Sequence of the second protein:
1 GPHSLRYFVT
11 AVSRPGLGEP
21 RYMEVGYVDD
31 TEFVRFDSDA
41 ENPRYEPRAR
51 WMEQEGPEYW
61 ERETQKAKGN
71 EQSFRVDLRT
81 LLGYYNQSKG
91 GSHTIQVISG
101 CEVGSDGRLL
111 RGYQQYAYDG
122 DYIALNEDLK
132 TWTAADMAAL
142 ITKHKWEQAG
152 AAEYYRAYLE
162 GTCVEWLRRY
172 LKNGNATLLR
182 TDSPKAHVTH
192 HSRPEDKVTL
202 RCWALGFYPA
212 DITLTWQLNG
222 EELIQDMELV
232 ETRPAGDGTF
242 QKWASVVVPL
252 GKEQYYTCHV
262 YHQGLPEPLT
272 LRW

The following describes two proteins that form a bound complex.

Sequence of the first protein:
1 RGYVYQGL

Residue-level contacts at the interface:
Residue T143 in the second protein interacts with residue G7 in the first protein (closest heavy-atom distance 4.8 Å).
Residue Q114 in the second protein contacts residue Y5 in the first protein (closest heavy-atom distance 3.7 Å).
Residue T80 in the second protein interacts with residue L8 in the first protein (closest heavy-atom distance 3.7 Å).
Residue W167 in the second protein interacts with residue R1 in the first protein (closest heavy-atom distance 3.4 Å).
Residue S99 in the second protein interacts with residue Y5 in the first protein (closest heavy-atom distance 3.5 Å).
Residue E63 in the second protein is in contact with residue G2 in the first protein (closest heavy-atom distance 3.5 Å).
Residue Y155 in the second protein is in contact with residue Y3 in the first protein (closest heavy-atom distance 3.6 Å).
Residue Y116 in the second protein interacts with residue L8 in the first protein (closest heavy-atom distance 3.9 Å).
Residue V97 in the second protein contacts residue Y5 in the first protein (closest heavy-atom distance 4.3 Å).
Residue Y159 in the second protein contacts residue G2 in the first protein (closest heavy-atom distance 3.7 Å).
Residue D77 in the second protein is in contact with residue L8 in the first protein (closest heavy-atom distance 2.8 Å).
Residue S73 in the second protein is in contact with residue Y5 in the first protein (closest heavy-atom distance 4.0 Å).
Residue S73 in the second protein is in contact with residue G7 in the first protein (closest heavy-atom distance 4.2 Å).
Residue Y159 in the second protein interacts with residue Y3 in the first protein (closest heavy-atom distance 3.5 Å).
Residue Y159 in the second protein contacts residue R1 in the first protein (closest heavy-atom distance 2.7 Å).
Residue Y156 in the second protein is in contact with residue Y3 in the first protein (closest heavy-atom distance 3.5 Å).
Residue N70 in the second protein interacts with residue Y5 in the first protein (closest heavy-atom distance 3.1 Å).
Residue W147 in the second protein is in contact with residue G7 in the first protein (closest heavy-atom distance 2.9 Å).
Residue R62 in the second protein contacts residue R1 in the first protein (closest heavy-atom distance 3.3 Å).
Residue W147 in the second protein contacts residue L8 in the first protein (closest heavy-atom distance 3.6 Å).
Residue F74 in the second protein is in contact with residue Y5 in the first protein (closest heavy-atom distance 3.7 Å).
Residue L81 in the second protein interacts with residue L8 in the first protein (closest heavy-atom distance 3.8 Å).
Residue Y7 in the second protein contacts residue Y5 in the first protein (closest heavy-atom distance 3.9 Å).
Residue Y123 in the second protein contacts residue L8 in the first protein (closest heavy-atom distance 4.2 Å).
Residue I142 in the second protein contacts residue L8 in the first protein (closest heavy-atom distance 4.9 Å).
Residue W147 in the second protein is in contact with residue Q6 in the first protein (closest heavy-atom distance 3.7 Å).
Residue L5 in the second protein interacts with residue R1 in the first protein (closest heavy-atom distance 4.1 Å).
Residue K66 in the second protein interacts with residue V4 in the first protein (closest heavy-atom distance 3.8 Å).
Residue Y116 in the second protein interacts with residue Y5 in the first protein (closest heavy-atom distance 3.7 Å).
Residue A152 in the second protein interacts with residue Q6 in the first protein (closest heavy-atom distance 4.5 Å).
Residue N70 in the second protein interacts with residue V4 in the first protein (closest heavy-atom distance 3.7 Å).
Residue D77 in the second protein is in contact with residue G7 in the first protein (closest heavy-atom distance 3.5 Å).
Residue E63 in the second protein is in contact with residue R1 in the first protein (closest heavy-atom distance 2.6 Å).
Residue K146 in the second protein interacts with residue L8 in the first protein (closest heavy-atom distance 3.1 Å).
Residue Y22 in the second protein interacts with residue Y5 in the first protein (closest heavy-atom distance 4.2 Å).
Residue N70 in the second protein is in contact with residue Y3 in the first protein (closest heavy-atom distance 3.4 Å).
Residue E24 in the second protein is in contact with residue Y5 in the first protein (closest heavy-atom distance 4.3 Å).
Residue Q114 in the second protein interacts with residue Y3 in the first protein (closest heavy-atom distance 3.9 Å).
Residue D77 in the second protein interacts with residue Q6 in the first protein (closest heavy-atom distance 4.5 Å).
Residue A152 in the second protein is in contact with residue Y3 in the first protein (closest heavy-atom distance 3.9 Å).
Residue Y171 in the second protein contacts residue R1 in the first protein (closest heavy-atom distance 2.7 Å).
Residue S73 in the second protein interacts with residue Q6 in the first protein (closest heavy-atom distance 4.6 Å).
Residue Y59 in the second protein contacts residue R1 in the first protein (closest heavy-atom distance 3.9 Å).
Residue Y7 in the second protein interacts with residue R1 in the first protein (closest heavy-atom distance 2.9 Å).
Residue V9 in the second protein interacts with residue Y5 in the first protein (closest heavy-atom distance 3.4 Å).
Residue K66 in the second protein interacts with residue R1 in the first protein (closest heavy-atom distance 3.6 Å).
Residue Y84 in the second protein interacts with residue L8 in the first protein (closest heavy-atom distance 2.7 Å).
Residue T143 in the second protein contacts residue L8 in the first protein (closest heavy-atom distance 2.7 Å).
Residue K66 in the second protein is in contact with residue Y3 in the first protein (closest heavy-atom distance 4.0 Å).
Residue Y116 in the second protein is in contact with residue Q6 in the first protein (closest heavy-atom distance 4.0 Å).
Residue T163 in the second protein contacts residue R1 in the first protein (closest heavy-atom distance 4.0 Å).
Residue Y7 in the second protein is in contact with residue G2 in the first protein (closest heavy-atom distance 3.4 Å).
Residue I95 in the second protein is in contact with residue L8 in the first protein (closest heavy-atom distance 4.1 Å).
Residue K66 in the second protein is in contact with residue G2 in the first protein (closest heavy-atom distance 2.8 Å).